These two protein chains interact to form a complex.

Contacts between the two chains:
Residue W15 in the second protein contacts residue K18 in the first protein (closest heavy-atom distance 3.5 Å).
Residue E16 in the second protein is in contact with residue G19 in the first protein (closest heavy-atom distance 4.7 Å).
Residue R123 in the second protein contacts residue K18 in the first protein (closest heavy-atom distance 3.4 Å).
Residue W15 in the second protein is in contact with residue G19 in the first protein (closest heavy-atom distance 3.2 Å).
Residue D17 in the second protein is in contact with residue K18 in the first protein (closest heavy-atom distance 3.1 Å).
Residue W15 in the second protein interacts with residue E20 in the first protein (closest heavy-atom distance 4.1 Å).
Residue A18 in the second protein contacts residue K18 in the first protein (closest heavy-atom distance 4.0 Å).
Residue W15 in the second protein interacts with residue L26 in the first protein (closest heavy-atom distance 4.2 Å).
Residue Y41 in the second protein interacts with residue G19 in the first protein (closest heavy-atom distance 4.8 Å).
Residue Y41 in the second protein is in contact with residue Q25 in the first protein (closest heavy-atom distance 3.8 Å).

Sequence of the first protein:
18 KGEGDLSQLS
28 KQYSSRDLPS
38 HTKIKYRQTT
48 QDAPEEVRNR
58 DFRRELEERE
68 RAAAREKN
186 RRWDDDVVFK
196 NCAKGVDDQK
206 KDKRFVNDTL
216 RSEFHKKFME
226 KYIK

Sequence of the second protein:
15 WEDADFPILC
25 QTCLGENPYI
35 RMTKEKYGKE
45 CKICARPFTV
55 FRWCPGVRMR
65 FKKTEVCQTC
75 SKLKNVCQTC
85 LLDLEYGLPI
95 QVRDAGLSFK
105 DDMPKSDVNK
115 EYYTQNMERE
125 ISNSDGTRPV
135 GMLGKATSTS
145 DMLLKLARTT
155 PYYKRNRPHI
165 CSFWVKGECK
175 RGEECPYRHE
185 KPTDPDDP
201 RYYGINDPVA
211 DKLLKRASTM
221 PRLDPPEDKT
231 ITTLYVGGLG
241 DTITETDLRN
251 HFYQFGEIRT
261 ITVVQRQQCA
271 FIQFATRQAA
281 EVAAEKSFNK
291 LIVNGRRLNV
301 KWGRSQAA